Interface contacts:
Residue K218 in the first protein interacts with residue A57 in the second protein (closest heavy-atom distance 3.5 Å).
Residue V36 in the first protein is in contact with residue V22 in the second protein (closest heavy-atom distance 3.6 Å).
Residue I220 in the first protein is in contact with residue A57 in the second protein (closest heavy-atom distance 4.4 Å).
Residue K40 in the first protein is in contact with residue L24 in the second protein (closest heavy-atom distance 3.3 Å).
Residue K40 in the first protein is in contact with residue N23 in the second protein (closest heavy-atom distance 4.3 Å).
Residue Q219 in the first protein interacts with residue A57 in the second protein (closest heavy-atom distance 2.5 Å).
Residue K218 in the first protein contacts residue K90 in the second protein (closest heavy-atom distance 4.6 Å).
Residue Q219 in the first protein interacts with residue E55 in the second protein (closest heavy-atom distance 5.0 Å).
Residue D37 in the first protein is in contact with residue L24 in the second protein (closest heavy-atom distance 3.6 Å).
Residue I32 in the first protein contacts residue L14 in the second protein (closest heavy-atom distance 4.4 Å).
Residue I32 in the first protein is in contact with residue L17 in the second protein (closest heavy-atom distance 4.0 Å).
Residue Q219 in the first protein contacts residue Y52 in the second protein (closest heavy-atom distance 4.3 Å).
Residue K40 in the first protein contacts residue V22 in the second protein (closest heavy-atom distance 2.5 Å).
Residue I33 in the first protein interacts with residue G21 in the second protein (closest heavy-atom distance 4.1 Å).
Residue I220 in the first protein interacts with residue G56 in the second protein (closest heavy-atom distance 3.4 Å).
Residue V36 in the first protein interacts with residue L17 in the second protein (closest heavy-atom distance 4.9 Å).
Residue L29 in the first protein interacts with residue L17 in the second protein (closest heavy-atom distance 3.7 Å).
Residue Q219 in the first protein contacts residue G56 in the second protein (closest heavy-atom distance 3.3 Å).
Residue I33 in the first protein is in contact with residue I20 in the second protein (closest heavy-atom distance 4.0 Å).
Residue K40 in the first protein contacts residue G21 in the second protein (closest heavy-atom distance 3.4 Å).
Residue K218 in the first protein is in contact with residue L58 in the second protein (closest heavy-atom distance 3.9 Å).
Residue I220 in the first protein is in contact with residue E55 in the second protein (closest heavy-atom distance 4.8 Å).
Residue I33 in the first protein interacts with residue L17 in the second protein (closest heavy-atom distance 3.6 Å).
Residue V36 in the first protein contacts residue G21 in the second protein (closest heavy-atom distance 3.8 Å).
Residue P217 in the first protein contacts residue Y52 in the second protein (closest heavy-atom distance 3.6 Å).
Residue V36 in the first protein is in contact with residue I18 in the second protein (closest heavy-atom distance 3.8 Å).
Residue I32 in the first protein interacts with residue I18 in the second protein (closest heavy-atom distance 4.8 Å).
Residue D37 in the first protein is in contact with residue G21 in the second protein (closest heavy-atom distance 4.0 Å).
Residue K218 in the first protein is in contact with residue Y52 in the second protein (closest heavy-atom distance 3.2 Å).
Residue I220 in the first protein interacts with residue Y52 in the second protein (closest heavy-atom distance 3.2 Å).

Sequence of the first protein:
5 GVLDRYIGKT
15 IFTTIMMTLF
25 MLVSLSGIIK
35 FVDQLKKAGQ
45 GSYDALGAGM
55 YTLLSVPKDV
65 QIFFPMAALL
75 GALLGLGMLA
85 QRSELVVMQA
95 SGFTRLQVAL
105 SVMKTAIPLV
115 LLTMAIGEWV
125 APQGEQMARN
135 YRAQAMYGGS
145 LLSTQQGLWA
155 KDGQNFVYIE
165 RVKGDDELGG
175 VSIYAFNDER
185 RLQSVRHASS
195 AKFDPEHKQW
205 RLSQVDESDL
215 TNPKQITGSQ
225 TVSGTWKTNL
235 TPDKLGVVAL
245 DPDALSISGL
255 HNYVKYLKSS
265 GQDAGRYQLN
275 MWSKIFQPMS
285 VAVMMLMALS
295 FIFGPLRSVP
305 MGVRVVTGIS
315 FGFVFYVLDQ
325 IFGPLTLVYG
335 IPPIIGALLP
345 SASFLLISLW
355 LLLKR

Sequence of the second protein:
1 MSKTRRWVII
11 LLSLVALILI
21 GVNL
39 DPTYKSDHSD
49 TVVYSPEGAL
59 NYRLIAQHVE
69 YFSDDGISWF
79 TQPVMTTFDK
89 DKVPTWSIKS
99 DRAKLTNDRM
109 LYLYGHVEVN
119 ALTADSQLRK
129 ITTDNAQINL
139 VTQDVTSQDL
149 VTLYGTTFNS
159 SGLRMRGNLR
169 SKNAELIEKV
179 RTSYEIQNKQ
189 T

The following describes two proteins that form a bound complex.